This data describes a binding interaction between two proteins.

Sequence of protein 2:
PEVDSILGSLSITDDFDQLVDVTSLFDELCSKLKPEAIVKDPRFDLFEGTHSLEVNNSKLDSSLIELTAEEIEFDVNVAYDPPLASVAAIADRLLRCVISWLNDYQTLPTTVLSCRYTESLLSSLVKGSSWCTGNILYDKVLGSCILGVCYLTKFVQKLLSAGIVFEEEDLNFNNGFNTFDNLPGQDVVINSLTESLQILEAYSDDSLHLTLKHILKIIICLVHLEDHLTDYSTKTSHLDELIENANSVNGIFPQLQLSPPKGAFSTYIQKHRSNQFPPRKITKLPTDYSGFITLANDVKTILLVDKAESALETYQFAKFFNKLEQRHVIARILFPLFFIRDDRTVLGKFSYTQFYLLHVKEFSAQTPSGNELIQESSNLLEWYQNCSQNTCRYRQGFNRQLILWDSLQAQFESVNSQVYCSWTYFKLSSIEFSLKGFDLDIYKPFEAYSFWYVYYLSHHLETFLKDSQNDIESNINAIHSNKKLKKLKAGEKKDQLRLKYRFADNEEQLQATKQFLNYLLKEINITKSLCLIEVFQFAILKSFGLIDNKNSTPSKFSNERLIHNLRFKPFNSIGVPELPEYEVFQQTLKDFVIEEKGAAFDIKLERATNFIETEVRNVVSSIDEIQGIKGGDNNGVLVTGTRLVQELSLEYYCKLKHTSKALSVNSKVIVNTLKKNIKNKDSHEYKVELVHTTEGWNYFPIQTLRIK

Interface contacts:
Residue R588 in protein 2 contacts residue I136 in protein 1 (closest heavy-atom distance 3.8 Å).
Residue C407 in protein 2 contacts residue R140 in protein 1 (closest heavy-atom distance 3.3 Å).
Residue F578 in protein 2 interacts with residue I104 in protein 1 (closest heavy-atom distance 3.5 Å).
Residue I40 in protein 2 interacts with residue N41 in protein 1 (closest heavy-atom distance 3.4 Å).
Residue C407 in protein 2 contacts residue F142 in protein 1 (closest heavy-atom distance 3.8 Å).
Residue T291 in protein 2 is in contact with residue N147 in protein 1 (closest heavy-atom distance 3.7 Å).
Residue N572 in protein 2 is in contact with residue E131 in protein 1 (closest heavy-atom distance 3.4 Å).
Residue Q108 in protein 2 contacts residue R143 in protein 1 (closest heavy-atom distance 3.8 Å).
Residue T52 in protein 2 contacts residue Y38 in protein 1 (closest heavy-atom distance 3.7 Å).
Residue T52 in protein 2 is in contact with residue V35 in protein 1 (closest heavy-atom distance 3.3 Å).
Residue L587 in protein 2 contacts residue I155 in protein 1 (closest heavy-atom distance 3.7 Å).
Residue S579 in protein 2 interacts with residue L156 in protein 1 (closest heavy-atom distance 3.7 Å).
Residue D458 in protein 2 contacts residue F152 in protein 1 (closest heavy-atom distance 3.5 Å).
Residue R588 in protein 2 is in contact with residue R137 in protein 1 (closest heavy-atom distance 2.9 Å).
Residue Q411 in protein 2 interacts with residue R140 in protein 1 (closest heavy-atom distance 2.8 Å).
Residue L48 in protein 2 contacts residue Q42 in protein 1 (closest heavy-atom distance 3.6 Å).
Residue I459 in protein 2 interacts with residue R140 in protein 1 (closest heavy-atom distance 3.8 Å).
Residue I584 in protein 2 contacts residue I136 in protein 1 (closest heavy-atom distance 3.7 Å).
Residue E56 in protein 2 contacts residue S32 in protein 1 (closest heavy-atom distance 3.5 Å).
Residue E38 in protein 2 interacts with residue N41 in protein 1 (closest heavy-atom distance 2.5 Å).
Residue P37 in protein 2 is in contact with residue R11 in protein 1 (closest heavy-atom distance 3.5 Å).
Residue I40 in protein 2 contacts residue R37 in protein 1 (closest heavy-atom distance 3.5 Å).
Residue I584 in protein 2 is in contact with residue G134 in protein 1 (closest heavy-atom distance 3.4 Å).
Residue L457 in protein 2 interacts with residue R140 in protein 1 (closest heavy-atom distance 2.8 Å).
Residue K61 in protein 2 interacts with residue L27 in protein 1 (closest heavy-atom distance 2.8 Å).
Residue K61 in protein 2 contacts residue P30 in protein 1 (closest heavy-atom distance 3.5 Å).
Residue L62 in protein 2 interacts with residue P30 in protein 1 (closest heavy-atom distance 3.5 Å).
Residue K461 in protein 2 interacts with residue E131 in protein 1 (closest heavy-atom distance 2.7 Å).
Residue L48 in protein 2 is in contact with residue Y38 in protein 1 (closest heavy-atom distance 3.5 Å).
Residue L583 in protein 2 interacts with residue L158 in protein 1 (closest heavy-atom distance 3.6 Å).
Residue K36 in protein 2 is in contact with residue R11 in protein 1 (closest heavy-atom distance 3.7 Å).
Residue L587 in protein 2 contacts residue I136 in protein 1 (closest heavy-atom distance 3.8 Å).
Residue N572 in protein 2 interacts with residue G134 in protein 1 (closest heavy-atom distance 3.8 Å).
Residue E464 in protein 2 interacts with residue I136 in protein 1 (closest heavy-atom distance 3.8 Å).
Residue Q108 in protein 2 is in contact with residue N147 in protein 1 (closest heavy-atom distance 3.0 Å).
Residue F49 in protein 2 contacts residue Y38 in protein 1 (closest heavy-atom distance 3.5 Å).
Residue N572 in protein 2 is in contact with residue G132 in protein 1 (closest heavy-atom distance 3.1 Å).
Residue E175 in protein 2 interacts with residue F142 in protein 1 (closest heavy-atom distance 3.3 Å).
Residue F578 in protein 2 is in contact with residue Q108 in protein 1 (closest heavy-atom distance 3.5 Å).
Residue F578 in protein 2 is in contact with residue D105 in protein 1 (closest heavy-atom distance 3.5 Å).
Residue E38 in protein 2 is in contact with residue I10 in protein 1 (closest heavy-atom distance 3.8 Å).
Residue E56 in protein 2 is in contact with residue I33 in protein 1 (closest heavy-atom distance 2.6 Å).
Residue R288 in protein 2 contacts residue L146 in protein 1 (closest heavy-atom distance 3.3 Å).
Residue Q411 in protein 2 is in contact with residue K139 in protein 1 (closest heavy-atom distance 3.5 Å).
Residue L583 in protein 2 is in contact with residue T159 in protein 1 (closest heavy-atom distance 3.3 Å).
Residue S579 in protein 2 contacts residue P157 in protein 1 (closest heavy-atom distance 3.0 Å).
Residue F578 in protein 2 contacts residue L158 in protein 1 (closest heavy-atom distance 3.8 Å).
Residue S54 in protein 2 interacts with residue S32 in protein 1 (closest heavy-atom distance 2.8 Å).
Residue Y107 in protein 2 interacts with residue R143 in protein 1 (closest heavy-atom distance 3.3 Å).
Residue N405 in protein 2 interacts with residue F142 in protein 1 (closest heavy-atom distance 3.4 Å).
Residue S576 in protein 2 contacts residue G132 in protein 1 (closest heavy-atom distance 3.2 Å).
Residue E56 in protein 2 is in contact with residue K20 in protein 1 (closest heavy-atom distance 3.1 Å).
Residue D458 in protein 2 is in contact with residue R137 in protein 1 (closest heavy-atom distance 2.7 Å).
Residue T574 in protein 2 contacts residue G132 in protein 1 (closest heavy-atom distance 3.2 Å).
Residue L457 in protein 2 contacts residue F152 in protein 1 (closest heavy-atom distance 3.6 Å).
Residue L583 in protein 2 is in contact with residue P157 in protein 1 (closest heavy-atom distance 3.8 Å).
Residue Q334 in protein 2 contacts residue F142 in protein 1 (closest heavy-atom distance 3.6 Å).
Residue K61 in protein 2 interacts with residue S28 in protein 1 (closest heavy-atom distance 3.2 Å).
Residue F578 in protein 2 is in contact with residue E101 in protein 1 (closest heavy-atom distance 3.3 Å).
Residue I459 in protein 2 contacts residue R137 in protein 1 (closest heavy-atom distance 3.3 Å).

Sequence of protein 1:
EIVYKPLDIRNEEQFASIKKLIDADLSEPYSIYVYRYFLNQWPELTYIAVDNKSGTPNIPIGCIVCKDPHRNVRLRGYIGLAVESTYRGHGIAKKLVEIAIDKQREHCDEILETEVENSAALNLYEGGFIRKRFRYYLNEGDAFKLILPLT